The following describes two proteins that form a bound complex.

Sequence of chain A:
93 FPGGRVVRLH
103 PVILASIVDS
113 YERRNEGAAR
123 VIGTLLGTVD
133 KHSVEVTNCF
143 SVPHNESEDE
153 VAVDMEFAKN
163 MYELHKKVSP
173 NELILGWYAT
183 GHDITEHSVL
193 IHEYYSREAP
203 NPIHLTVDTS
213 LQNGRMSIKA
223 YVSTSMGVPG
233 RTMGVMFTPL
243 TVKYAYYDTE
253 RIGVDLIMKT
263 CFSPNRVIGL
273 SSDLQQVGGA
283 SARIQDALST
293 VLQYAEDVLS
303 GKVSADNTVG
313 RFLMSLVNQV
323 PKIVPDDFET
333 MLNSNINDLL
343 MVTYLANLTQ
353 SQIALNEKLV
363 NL

Contacts between the two chains:
Residue N349 in chain A interacts with residue M214 in chain B (closest heavy-atom distance 3.2 Å).
Residue I338 in chain A interacts with residue F207 in chain B (closest heavy-atom distance 4.9 Å).
Residue N335 in chain A is in contact with residue I205 in chain B (closest heavy-atom distance 4.7 Å).
Residue N335 in chain A interacts with residue K204 in chain B (closest heavy-atom distance 2.6 Å).
Residue N335 in chain A is in contact with residue E203 in chain B (closest heavy-atom distance 4.2 Å).

Sequence of chain B:
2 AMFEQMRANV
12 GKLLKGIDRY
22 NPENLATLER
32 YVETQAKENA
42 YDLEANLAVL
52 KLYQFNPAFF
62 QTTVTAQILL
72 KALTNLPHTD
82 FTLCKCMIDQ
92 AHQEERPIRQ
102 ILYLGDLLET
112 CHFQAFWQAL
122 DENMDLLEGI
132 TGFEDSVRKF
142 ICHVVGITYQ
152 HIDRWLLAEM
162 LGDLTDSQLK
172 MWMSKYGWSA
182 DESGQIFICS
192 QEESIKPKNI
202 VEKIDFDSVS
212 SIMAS